Residue-level contacts at the interface:
Residue A70 in the second protein interacts with residue F2 in the first protein (closest heavy-atom distance 4.0 Å).
Residue V34 in the second protein is in contact with residue F2 in the first protein (closest heavy-atom distance 3.7 Å).
Residue Y77 in the second protein interacts with residue F6 in the first protein (closest heavy-atom distance 3.9 Å).
Residue R100 in the second protein is in contact with residue T5 in the first protein (closest heavy-atom distance 4.1 Å).
Residue Y9 in the second protein contacts residue F2 in the first protein (closest heavy-atom distance 3.6 Å).
Residue T146 in the second protein is in contact with residue P8 in the first protein (closest heavy-atom distance 3.0 Å).
Residue A73 in the second protein contacts residue T5 in the first protein (closest heavy-atom distance 3.5 Å).
Residue T76 in the second protein interacts with residue F6 in the first protein (closest heavy-atom distance 4.1 Å).
Residue A45 in the second protein is in contact with residue F2 in the first protein (closest heavy-atom distance 4.3 Å).
Residue G80 in the second protein contacts residue P8 in the first protein (closest heavy-atom distance 4.1 Å).
Residue W150 in the second protein interacts with residue P8 in the first protein (closest heavy-atom distance 4.1 Å).
Residue Y126 in the second protein contacts residue P8 in the first protein (closest heavy-atom distance 4.5 Å).
Residue L119 in the second protein interacts with residue P8 in the first protein (closest heavy-atom distance 4.1 Å).
Residue W150 in the second protein is in contact with residue F6 in the first protein (closest heavy-atom distance 3.5 Å).
Residue W150 in the second protein is in contact with residue L7 in the first protein (closest heavy-atom distance 3.0 Å).
Residue Y77 in the second protein is in contact with residue P8 in the first protein (closest heavy-atom distance 3.9 Å).
Residue N69 in the second protein interacts with residue A3 in the first protein (closest heavy-atom distance 3.0 Å).
Residue Y102 in the second protein is in contact with residue A3 in the first protein (closest heavy-atom distance 2.8 Å).
Residue Y155 in the second protein is in contact with residue L7 in the first protein (closest heavy-atom distance 4.7 Å).
Residue Y7 in the second protein is in contact with residue D1 in the first protein (closest heavy-atom distance 3.2 Å).
Residue D159 in the second protein interacts with residue N4 in the first protein (closest heavy-atom distance 4.2 Å).
Residue G80 in the second protein interacts with residue L7 in the first protein (closest heavy-atom distance 3.6 Å).
Residue D159 in the second protein contacts residue F6 in the first protein (closest heavy-atom distance 3.3 Å).
Residue Y9 in the second protein interacts with residue T5 in the first protein (closest heavy-atom distance 3.3 Å).
Residue R100 in the second protein contacts residue A3 in the first protein (closest heavy-atom distance 3.7 Å).
Residue V84 in the second protein contacts residue P8 in the first protein (closest heavy-atom distance 3.6 Å).
Residue N69 in the second protein contacts residue N4 in the first protein (closest heavy-atom distance 4.1 Å).
Residue N66 in the second protein interacts with residue F2 in the first protein (closest heavy-atom distance 2.8 Å).
Residue V79 in the second protein interacts with residue L7 in the first protein (closest heavy-atom distance 4.0 Å).
Residue Y7 in the second protein interacts with residue F2 in the first protein (closest heavy-atom distance 3.5 Å).
Residue Y162 in the second protein interacts with residue A3 in the first protein (closest heavy-atom distance 3.6 Å).
Residue R100 in the second protein interacts with residue F6 in the first protein (closest heavy-atom distance 4.7 Å).
Residue T76 in the second protein contacts residue P8 in the first protein (closest heavy-atom distance 4.7 Å).
Residue E166 in the second protein contacts residue D1 in the first protein (closest heavy-atom distance 3.5 Å).
Residue Y87 in the second protein is in contact with residue P8 in the first protein (closest heavy-atom distance 2.6 Å).
Residue F36 in the second protein contacts residue F2 in the first protein (closest heavy-atom distance 4.8 Å).
Residue Y62 in the second protein is in contact with residue D1 in the first protein (closest heavy-atom distance 3.3 Å).
Residue Y9 in the second protein is in contact with residue A3 in the first protein (closest heavy-atom distance 4.0 Å).
Residue Y162 in the second protein interacts with residue D1 in the first protein (closest heavy-atom distance 2.9 Å).
Residue W170 in the second protein interacts with residue D1 in the first protein (closest heavy-atom distance 3.5 Å).
Residue K149 in the second protein interacts with residue L7 in the first protein (closest heavy-atom distance 3.2 Å).
Residue N66 in the second protein contacts residue D1 in the first protein (closest heavy-atom distance 3.0 Å).
Residue I98 in the second protein interacts with residue P8 in the first protein (closest heavy-atom distance 4.5 Å).
Residue Y77 in the second protein contacts residue T5 in the first protein (closest heavy-atom distance 3.6 Å).
Residue R158 in the second protein is in contact with residue N4 in the first protein (closest heavy-atom distance 4.2 Å).
Residue T76 in the second protein interacts with residue T5 in the first protein (closest heavy-atom distance 3.9 Å).
Residue A24 in the second protein interacts with residue F2 in the first protein (closest heavy-atom distance 4.3 Å).
Residue K149 in the second protein contacts residue P8 in the first protein (closest heavy-atom distance 2.9 Å).
Residue N69 in the second protein interacts with residue F2 in the first protein (closest heavy-atom distance 3.3 Å).
Residue R100 in the second protein contacts residue N4 in the first protein (closest heavy-atom distance 2.6 Å).
Residue R65 in the second protein contacts residue D1 in the first protein (closest heavy-atom distance 2.7 Å).
Residue Y102 in the second protein contacts residue F2 in the first protein (closest heavy-atom distance 3.3 Å).
Residue D117 in the second protein interacts with residue F6 in the first protein (closest heavy-atom distance 4.7 Å).
Residue R158 in the second protein interacts with residue F6 in the first protein (closest heavy-atom distance 3.9 Å).
Residue N83 in the second protein interacts with residue L7 in the first protein (closest heavy-atom distance 4.0 Å).
Residue Y155 in the second protein interacts with residue F6 in the first protein (closest heavy-atom distance 3.5 Å).
Residue T76 in the second protein is in contact with residue L7 in the first protein (closest heavy-atom distance 3.2 Å).
Residue Y162 in the second protein is in contact with residue F2 in the first protein (closest heavy-atom distance 3.8 Å).
Residue N83 in the second protein contacts residue P8 in the first protein (closest heavy-atom distance 3.0 Å).
Residue T146 in the second protein interacts with residue L7 in the first protein (closest heavy-atom distance 4.7 Å).

Sequence of the first protein:
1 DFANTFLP

Sequence of the second protein:
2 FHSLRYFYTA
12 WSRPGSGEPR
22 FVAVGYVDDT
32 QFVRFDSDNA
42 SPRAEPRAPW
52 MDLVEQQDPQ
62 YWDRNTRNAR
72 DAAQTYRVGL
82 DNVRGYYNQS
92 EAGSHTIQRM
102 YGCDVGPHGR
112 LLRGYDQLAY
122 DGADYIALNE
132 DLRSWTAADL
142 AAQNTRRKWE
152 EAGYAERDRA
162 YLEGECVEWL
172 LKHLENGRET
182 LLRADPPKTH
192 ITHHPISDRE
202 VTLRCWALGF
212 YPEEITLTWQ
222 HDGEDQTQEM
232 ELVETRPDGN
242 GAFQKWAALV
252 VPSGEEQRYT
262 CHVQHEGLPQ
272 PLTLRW

The following describes two proteins that form a bound complex.